Sequence of protein 2:
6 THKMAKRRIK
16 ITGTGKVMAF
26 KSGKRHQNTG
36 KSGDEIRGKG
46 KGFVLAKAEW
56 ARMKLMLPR

Interface contacts:
Residue K36 in protein 2 interacts with residue A2 in protein 1 (closest heavy-atom distance 4.0 Å).
Residue N33 in protein 2 contacts residue A2 in protein 1 (closest heavy-atom distance 4.0 Å).
Residue G35 in protein 2 contacts residue T24 in protein 1 (closest heavy-atom distance 3.8 Å).
Residue R42 in protein 2 contacts residue Y21 in protein 1 (closest heavy-atom distance 4.6 Å).
Residue R42 in protein 2 contacts residue Y22 in protein 1 (closest heavy-atom distance 4.2 Å).
Residue T34 in protein 2 contacts residue T24 in protein 1 (closest heavy-atom distance 4.3 Å).

These two protein chains interact to form a complex.

Sequence of protein 1:
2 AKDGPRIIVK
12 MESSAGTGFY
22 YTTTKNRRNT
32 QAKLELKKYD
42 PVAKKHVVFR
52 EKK